Sequence of protein 1:
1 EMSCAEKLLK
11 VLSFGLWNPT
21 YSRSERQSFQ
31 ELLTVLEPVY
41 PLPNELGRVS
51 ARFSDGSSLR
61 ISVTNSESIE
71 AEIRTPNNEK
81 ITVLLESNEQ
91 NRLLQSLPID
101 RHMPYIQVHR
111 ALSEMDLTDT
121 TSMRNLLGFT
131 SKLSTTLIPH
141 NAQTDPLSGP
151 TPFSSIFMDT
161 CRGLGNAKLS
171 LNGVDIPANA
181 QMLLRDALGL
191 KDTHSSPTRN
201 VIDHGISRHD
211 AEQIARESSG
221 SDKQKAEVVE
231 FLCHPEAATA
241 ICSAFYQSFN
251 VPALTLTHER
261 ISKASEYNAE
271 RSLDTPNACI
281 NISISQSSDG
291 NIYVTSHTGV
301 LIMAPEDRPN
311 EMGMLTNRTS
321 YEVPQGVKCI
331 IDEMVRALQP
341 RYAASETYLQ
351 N

Contacts between the two chains:
Residue Q247 in protein 1 contacts residue F68 in protein 2 (closest heavy-atom distance 3.5 Å).
Residue N277 in protein 1 is in contact with residue S37 in protein 2 (closest heavy-atom distance 3.4 Å).
Residue S262 in protein 1 interacts with residue Y75 in protein 2 (closest heavy-atom distance 2.3 Å).
Residue S155 in protein 1 interacts with residue Q65 in protein 2 (closest heavy-atom distance 3.4 Å).
Residue V251 in protein 1 interacts with residue F68 in protein 2 (closest heavy-atom distance 3.6 Å).
Residue A278 in protein 1 contacts residue I39 in protein 2 (closest heavy-atom distance 3.7 Å).
Residue H194 in protein 1 interacts with residue L123 in protein 2 (closest heavy-atom distance 3.5 Å).
Residue I280 in protein 1 contacts residue I36 in protein 2 (closest heavy-atom distance 3.6 Å).
Residue Q247 in protein 1 interacts with residue A63 in protein 2 (closest heavy-atom distance 3.8 Å).
Residue N277 in protein 1 interacts with residue V41 in protein 2 (closest heavy-atom distance 3.7 Å).
Residue A278 in protein 1 is in contact with residue I36 in protein 2 (closest heavy-atom distance 3.4 Å).
Residue S154 in protein 1 interacts with residue Q65 in protein 2 (closest heavy-atom distance 3.8 Å).
Residue H258 in protein 1 interacts with residue Y75 in protein 2 (closest heavy-atom distance 3.0 Å).
Residue Y246 in protein 1 interacts with residue Q65 in protein 2 (closest heavy-atom distance 3.4 Å).
Residue G149 in protein 1 interacts with residue R67 in protein 2 (closest heavy-atom distance 3.7 Å).
Residue R162 in protein 1 interacts with residue Y35 in protein 2 (closest heavy-atom distance 3.4 Å).
Residue Q247 in protein 1 interacts with residue T38 in protein 2 (closest heavy-atom distance 3.9 Å).
Residue N166 in protein 1 is in contact with residue E33 in protein 2 (closest heavy-atom distance 3.2 Å).
Residue D159 in protein 1 interacts with residue S37 in protein 2 (closest heavy-atom distance 3.0 Å).
Residue C279 in protein 1 interacts with residue I36 in protein 2 (closest heavy-atom distance 4.0 Å).
Residue E270 in protein 1 contacts residue Q58 in protein 2 (closest heavy-atom distance 4.0 Å).
Residue V251 in protein 1 is in contact with residue R67 in protein 2 (closest heavy-atom distance 3.7 Å).
Residue E270 in protein 1 is in contact with residue I45 in protein 2 (closest heavy-atom distance 3.2 Å).
Residue Q247 in protein 1 contacts residue Q65 in protein 2 (closest heavy-atom distance 3.5 Å).
Residue M158 in protein 1 is in contact with residue G16 in protein 2 (closest heavy-atom distance 3.4 Å).
Residue H194 in protein 1 contacts residue K120 in protein 2 (closest heavy-atom distance 3.3 Å).
Residue N250 in protein 1 is in contact with residue I39 in protein 2 (closest heavy-atom distance 3.9 Å).
Residue E270 in protein 1 interacts with residue K56 in protein 2 (closest heavy-atom distance 2.8 Å).
Residue A269 in protein 1 is in contact with residue F43 in protein 2 (closest heavy-atom distance 3.4 Å).
Residue S248 in protein 1 is in contact with residue R67 in protein 2 (closest heavy-atom distance 3.9 Å).
Residue E266 in protein 1 is in contact with residue W60 in protein 2 (closest heavy-atom distance 2.7 Å).
Residue N277 in protein 1 is in contact with residue T38 in protein 2 (closest heavy-atom distance 3.4 Å).
Residue P150 in protein 1 contacts residue E66 in protein 2 (closest heavy-atom distance 3.4 Å).
Residue S148 in protein 1 is in contact with residue R67 in protein 2 (closest heavy-atom distance 2.9 Å).
Residue Y246 in protein 1 contacts residue R67 in protein 2 (closest heavy-atom distance 3.8 Å).
Residue S248 in protein 1 is in contact with residue Q65 in protein 2 (closest heavy-atom distance 2.6 Å).
Residue A142 in protein 1 contacts residue R67 in protein 2 (closest heavy-atom distance 2.6 Å).
Residue S155 in protein 1 is in contact with residue S15 in protein 2 (closest heavy-atom distance 3.6 Å).
Residue E266 in protein 1 interacts with residue F43 in protein 2 (closest heavy-atom distance 3.7 Å).
Residue R162 in protein 1 is in contact with residue I36 in protein 2 (closest heavy-atom distance 3.5 Å).
Residue L254 in protein 1 interacts with residue I71 in protein 2 (closest heavy-atom distance 3.6 Å).
Residue H258 in protein 1 is in contact with residue S74 in protein 2 (closest heavy-atom distance 3.5 Å).
Residue Q247 in protein 1 is in contact with residue S15 in protein 2 (closest heavy-atom distance 3.8 Å).
Residue P146 in protein 1 is in contact with residue R67 in protein 2 (closest heavy-atom distance 3.6 Å).
Residue N277 in protein 1 is in contact with residue D42 in protein 2 (closest heavy-atom distance 3.4 Å).
Residue N166 in protein 1 interacts with residue Y35 in protein 2 (closest heavy-atom distance 3.6 Å).
Residue T151 in protein 1 interacts with residue Q65 in protein 2 (closest heavy-atom distance 3.0 Å).
Residue N166 in protein 1 contacts residue I36 in protein 2 (closest heavy-atom distance 3.6 Å).
Residue N277 in protein 1 interacts with residue I39 in protein 2 (closest heavy-atom distance 2.9 Å).
Residue H258 in protein 1 contacts residue I71 in protein 2 (closest heavy-atom distance 3.4 Å).
Residue D145 in protein 1 contacts residue R67 in protein 2 (closest heavy-atom distance 3.2 Å).
Residue S248 in protein 1 contacts residue F68 in protein 2 (closest heavy-atom distance 3.6 Å).
Residue L254 in protein 1 is in contact with residue G40 in protein 2 (closest heavy-atom distance 4.0 Å).
Residue Q143 in protein 1 interacts with residue T70 in protein 2 (closest heavy-atom distance 3.5 Å).
Residue Q247 in protein 1 interacts with residue I39 in protein 2 (closest heavy-atom distance 3.6 Å).
Residue T151 in protein 1 interacts with residue E66 in protein 2 (closest heavy-atom distance 3.6 Å).
Residue R162 in protein 1 interacts with residue S37 in protein 2 (closest heavy-atom distance 3.1 Å).
Residue N166 in protein 1 contacts residue S34 in protein 2 (closest heavy-atom distance 3.1 Å).
Residue Q143 in protein 1 interacts with residue R67 in protein 2 (closest heavy-atom distance 2.8 Å).
Residue M158 in protein 1 is in contact with residue K120 in protein 2 (closest heavy-atom distance 3.9 Å).

Sequence of protein 2:
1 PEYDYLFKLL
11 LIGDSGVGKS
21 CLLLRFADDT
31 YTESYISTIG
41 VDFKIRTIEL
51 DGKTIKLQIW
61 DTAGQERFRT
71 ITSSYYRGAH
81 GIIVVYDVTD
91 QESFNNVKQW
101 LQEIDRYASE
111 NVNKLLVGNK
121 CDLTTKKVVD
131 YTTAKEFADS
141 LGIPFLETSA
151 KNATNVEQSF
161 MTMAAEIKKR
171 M

The following describes two proteins that form a bound complex.